Sequence of chain B:
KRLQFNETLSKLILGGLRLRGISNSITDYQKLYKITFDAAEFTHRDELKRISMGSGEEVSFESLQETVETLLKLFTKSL

This data describes a binding interaction between two proteins.

Sequence of chain A:
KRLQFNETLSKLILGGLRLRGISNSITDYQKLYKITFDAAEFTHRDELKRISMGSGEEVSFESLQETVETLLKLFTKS

Contacts between the two chains:
Residue S81 in chain B contacts residue D49 in chain A (closest heavy-atom distance 2.6 Å).
Residue R48 in chain B contacts residue F78 in chain A (closest heavy-atom distance 3.0 Å).
Residue D31 in chain B is in contact with residue F45 in chain A (closest heavy-atom distance 4.9 Å).
Residue T46 in chain B is in contact with residue L77 in chain A (closest heavy-atom distance 3.4 Å).
Residue K34 in chain B contacts residue F45 in chain A (closest heavy-atom distance 4.1 Å).
Residue L77 in chain B interacts with residue T70 in chain A (closest heavy-atom distance 4.2 Å).
Residue F45 in chain B is in contact with residue L35 in chain A (closest heavy-atom distance 3.7 Å).
Residue L77 in chain B is in contact with residue T73 in chain A (closest heavy-atom distance 4.1 Å).
Residue L77 in chain B interacts with residue L74 in chain A (closest heavy-atom distance 3.7 Å).
Residue F45 in chain B contacts residue F78 in chain A (closest heavy-atom distance 3.9 Å).
Residue F45 in chain B interacts with residue K34 in chain A (closest heavy-atom distance 3.5 Å).
Residue F78 in chain B contacts residue R48 in chain A (closest heavy-atom distance 2.9 Å).
Residue S81 in chain B is in contact with residue T46 in chain A (closest heavy-atom distance 4.8 Å).
Residue F78 in chain B interacts with residue F45 in chain A (closest heavy-atom distance 4.0 Å).
Residue L82 in chain B interacts with residue D49 in chain A (closest heavy-atom distance 3.9 Å).
Residue L77 in chain B is in contact with residue T46 in chain A (closest heavy-atom distance 3.5 Å).
Residue F45 in chain B is in contact with residue D31 in chain A (closest heavy-atom distance 4.7 Å).
Residue I38 in chain B is in contact with residue A42 in chain A (closest heavy-atom distance 3.7 Å).
Residue T79 in chain B contacts residue R48 in chain A (closest heavy-atom distance 4.7 Å).
Residue L74 in chain B interacts with residue L77 in chain A (closest heavy-atom distance 3.5 Å).
Residue R48 in chain B contacts residue T79 in chain A (closest heavy-atom distance 4.8 Å).
Residue F45 in chain B interacts with residue I38 in chain A (closest heavy-atom distance 3.7 Å).
Residue D49 in chain B contacts residue S81 in chain A (closest heavy-atom distance 3.5 Å).
Residue I38 in chain B contacts residue D41 in chain A (closest heavy-atom distance 3.9 Å).
Residue L74 in chain B interacts with residue L74 in chain A (closest heavy-atom distance 4.5 Å).
Residue F78 in chain B interacts with residue L74 in chain A (closest heavy-atom distance 4.6 Å).
Residue D41 in chain B interacts with residue I38 in chain A (closest heavy-atom distance 4.0 Å).
Residue T46 in chain B contacts residue F78 in chain A (closest heavy-atom distance 3.4 Å).
Residue A42 in chain B interacts with residue F78 in chain A (closest heavy-atom distance 3.5 Å).
Residue L74 in chain B interacts with residue F78 in chain A (closest heavy-atom distance 4.9 Å).
Residue R48 in chain B interacts with residue D31 in chain A (closest heavy-atom distance 3.3 Å).
Residue T73 in chain B is in contact with residue L77 in chain A (closest heavy-atom distance 4.3 Å).
Residue F78 in chain B contacts residue A42 in chain A (closest heavy-atom distance 3.5 Å).
Residue A42 in chain B is in contact with residue I38 in chain A (closest heavy-atom distance 4.0 Å).
Residue F78 in chain B interacts with residue T46 in chain A (closest heavy-atom distance 3.4 Å).
Residue L82 in chain B contacts residue R48 in chain A (closest heavy-atom distance 3.5 Å).
Residue R48 in chain B contacts residue L35 in chain A (closest heavy-atom distance 4.7 Å).
Residue D31 in chain B interacts with residue R48 in chain A (closest heavy-atom distance 3.5 Å).
Residue S81 in chain B interacts with residue R48 in chain A (closest heavy-atom distance 4.5 Å).
Residue T73 in chain B is in contact with residue T73 in chain A (closest heavy-atom distance 3.9 Å).
Residue I38 in chain B interacts with residue F45 in chain A (closest heavy-atom distance 3.6 Å).
Residue T70 in chain B contacts residue L77 in chain A (closest heavy-atom distance 4.2 Å).
Residue L35 in chain B is in contact with residue R48 in chain A (closest heavy-atom distance 4.5 Å).
Residue L35 in chain B contacts residue F45 in chain A (closest heavy-atom distance 3.7 Å).